Sequence of protein 2:
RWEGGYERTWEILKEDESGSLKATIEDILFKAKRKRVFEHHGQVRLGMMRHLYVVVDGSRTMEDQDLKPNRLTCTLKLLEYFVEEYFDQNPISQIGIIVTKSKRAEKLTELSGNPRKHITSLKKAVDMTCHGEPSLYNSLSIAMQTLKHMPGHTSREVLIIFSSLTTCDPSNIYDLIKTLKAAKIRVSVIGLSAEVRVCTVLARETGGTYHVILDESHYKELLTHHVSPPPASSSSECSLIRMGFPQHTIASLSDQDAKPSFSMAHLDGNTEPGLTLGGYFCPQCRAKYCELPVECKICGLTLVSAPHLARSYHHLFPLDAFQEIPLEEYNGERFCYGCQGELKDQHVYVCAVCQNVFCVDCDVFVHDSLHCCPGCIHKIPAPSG

Sequence of protein 1:
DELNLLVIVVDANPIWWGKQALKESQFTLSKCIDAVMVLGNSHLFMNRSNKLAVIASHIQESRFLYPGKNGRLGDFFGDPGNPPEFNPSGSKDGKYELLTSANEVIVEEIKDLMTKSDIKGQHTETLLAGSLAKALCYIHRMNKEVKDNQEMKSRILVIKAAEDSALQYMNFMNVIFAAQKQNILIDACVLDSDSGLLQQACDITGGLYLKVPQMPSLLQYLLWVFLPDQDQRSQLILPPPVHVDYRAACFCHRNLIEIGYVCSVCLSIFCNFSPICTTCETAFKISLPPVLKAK

Interface contacts:
Residue C247 in protein 2 is in contact with residue F289 in protein 1 (closest heavy-atom distance 3.2 Å).
Residue H257 in protein 2 is in contact with residue D208 in protein 1 (closest heavy-atom distance 3.5 Å).
Residue H257 in protein 2 is in contact with residue R252 in protein 1 (closest heavy-atom distance 3.4 Å).
Residue S245 in protein 2 interacts with residue K290 in protein 1 (closest heavy-atom distance 3.6 Å).
Residue H323 in protein 2 interacts with residue L272 in protein 1 (closest heavy-atom distance 3.5 Å).
Residue F254 in protein 2 is in contact with residue G265 in protein 1 (closest heavy-atom distance 3.2 Å).
Residue D97 in protein 2 contacts residue K186 in protein 1 (closest heavy-atom distance 3.2 Å).
Residue S248 in protein 2 is in contact with residue K290 in protein 1 (closest heavy-atom distance 3.3 Å).
Residue D370 in protein 2 contacts residue K149 in protein 1 (closest heavy-atom distance 3.6 Å).
Residue H387 in protein 2 interacts with residue E66 in protein 1 (closest heavy-atom distance 3.5 Å).
Residue F254 in protein 2 is in contact with residue E263 in protein 1 (closest heavy-atom distance 3.5 Å).
Residue H317 in protein 2 interacts with residue F182 in protein 1 (closest heavy-atom distance 3.6 Å).
Residue F374 in protein 2 interacts with residue A183 in protein 1 (closest heavy-atom distance 3.3 Å).
Residue F254 in protein 2 contacts residue I264 in protein 1 (closest heavy-atom distance 3.7 Å).
Residue M252 in protein 2 is in contact with residue G265 in protein 1 (closest heavy-atom distance 3.6 Å).
Residue G347 in protein 2 contacts residue K139 in protein 1 (closest heavy-atom distance 3.3 Å).
Residue C348 in protein 2 contacts residue R146 in protein 1 (closest heavy-atom distance 2.6 Å).
Residue E94 in protein 2 contacts residue K186 in protein 1 (closest heavy-atom distance 2.8 Å).
Residue C348 in protein 2 interacts with residue C142 in protein 1 (closest heavy-atom distance 3.4 Å).
Residue L262 in protein 2 interacts with residue P246 in protein 1 (closest heavy-atom distance 3.7 Å).
Residue L55 in protein 2 interacts with residue V270 in protein 1 (closest heavy-atom distance 2.9 Å).
Residue G347 in protein 2 contacts residue C142 in protein 1 (closest heavy-atom distance 3.7 Å).
Residue S321 in protein 2 contacts residue F182 in protein 1 (closest heavy-atom distance 3.2 Å).
Residue I386 in protein 2 is in contact with residue L132 in protein 1 (closest heavy-atom distance 3.5 Å).
Residue H387 in protein 2 is in contact with residue Q65 in protein 1 (closest heavy-atom distance 3.6 Å).
Residue D370 in protein 2 interacts with residue R146 in protein 1 (closest heavy-atom distance 3.3 Å).
Residue G347 in protein 2 interacts with residue F69 in protein 1 (closest heavy-atom distance 3.2 Å).
Residue S248 in protein 2 contacts residue L293 in protein 1 (closest heavy-atom distance 3.7 Å).
Residue F254 in protein 2 contacts residue I262 in protein 1 (closest heavy-atom distance 3.5 Å).
Residue M57 in protein 2 contacts residue L272 in protein 1 (closest heavy-atom distance 3.7 Å).
Residue D370 in protein 2 is in contact with residue H145 in protein 1 (closest heavy-atom distance 2.8 Å).
Residue H387 in protein 2 interacts with residue G135 in protein 1 (closest heavy-atom distance 3.5 Å).
Residue M252 in protein 2 interacts with residue Y266 in protein 1 (closest heavy-atom distance 3.5 Å).
Residue M57 in protein 2 contacts residue C271 in protein 1 (closest heavy-atom distance 3.4 Å).
Residue P383 in protein 2 interacts with residue A138 in protein 1 (closest heavy-atom distance 3.7 Å).
Residue Y322 in protein 2 contacts residue L272 in protein 1 (closest heavy-atom distance 3.6 Å).
Residue K353 in protein 2 interacts with residue D80 in protein 1 (closest heavy-atom distance 2.7 Å).
Residue L249 in protein 2 interacts with residue Y266 in protein 1 (closest heavy-atom distance 3.1 Å).
Residue P316 in protein 2 interacts with residue F182 in protein 1 (closest heavy-atom distance 3.7 Å).
Residue S378 in protein 2 is in contact with residue A183 in protein 1 (closest heavy-atom distance 3.3 Å).
Residue H387 in protein 2 is in contact with residue L132 in protein 1 (closest heavy-atom distance 3.5 Å).
Residue Q256 in protein 2 contacts residue R252 in protein 1 (closest heavy-atom distance 3.4 Å).
Residue C247 in protein 2 interacts with residue V270 in protein 1 (closest heavy-atom distance 3.7 Å).
Residue H387 in protein 2 is in contact with residue S67 in protein 1 (closest heavy-atom distance 3.6 Å).
Residue L249 in protein 2 is in contact with residue L293 in protein 1 (closest heavy-atom distance 3.5 Å).
Residue I250 in protein 2 is in contact with residue N277 in protein 1 (closest heavy-atom distance 3.7 Å).
Residue Q349 in protein 2 interacts with residue G79 in protein 1 (closest heavy-atom distance 3.5 Å).
Residue S248 in protein 2 is in contact with residue F289 in protein 1 (closest heavy-atom distance 3.7 Å).
Residue R320 in protein 2 contacts residue M175 in protein 1 (closest heavy-atom distance 2.4 Å).
Residue M252 in protein 2 is in contact with residue I264 in protein 1 (closest heavy-atom distance 3.3 Å).
Residue H324 in protein 2 contacts residue N179 in protein 1 (closest heavy-atom distance 3.0 Å).
Residue R320 in protein 2 is in contact with residue F182 in protein 1 (closest heavy-atom distance 3.5 Å).
Residue G350 in protein 2 interacts with residue R146 in protein 1 (closest heavy-atom distance 3.4 Å).
Residue F374 in protein 2 contacts residue Q187 in protein 1 (closest heavy-atom distance 3.3 Å).
Residue Y346 in protein 2 interacts with residue K139 in protein 1 (closest heavy-atom distance 2.4 Å).
Residue R320 in protein 2 contacts residue N179 in protein 1 (closest heavy-atom distance 3.0 Å).
Residue H317 in protein 2 interacts with residue I209 in protein 1 (closest heavy-atom distance 3.7 Å).
Residue P292 in protein 2 is in contact with residue E263 in protein 1 (closest heavy-atom distance 3.4 Å).
Residue R320 in protein 2 contacts residue M178 in protein 1 (closest heavy-atom distance 3.6 Å).
Residue Q349 in protein 2 contacts residue K74 in protein 1 (closest heavy-atom distance 3.3 Å).

These two protein chains interact to form a complex.